The following describes two proteins that form a bound complex.

Sequence of protein 1:
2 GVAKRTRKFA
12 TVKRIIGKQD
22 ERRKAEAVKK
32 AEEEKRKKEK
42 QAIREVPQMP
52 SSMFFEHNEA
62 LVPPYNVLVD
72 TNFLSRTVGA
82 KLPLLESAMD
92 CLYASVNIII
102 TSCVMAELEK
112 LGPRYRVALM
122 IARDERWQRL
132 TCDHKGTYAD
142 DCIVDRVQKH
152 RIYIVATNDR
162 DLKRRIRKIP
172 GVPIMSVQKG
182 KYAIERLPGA

Contacts between the two chains:
Residue E209 in protein 2 is in contact with residue K14 in protein 1 (closest heavy-atom distance 3.3 Å).
Residue E209 in protein 2 is in contact with residue I16 in protein 1 (closest heavy-atom distance 3.2 Å).
Residue H205 in protein 2 contacts residue R23 in protein 1 (closest heavy-atom distance 3.1 Å).
Residue Y203 in protein 2 interacts with residue K14 in protein 1 (closest heavy-atom distance 2.4 Å).
Residue I210 in protein 2 interacts with residue I17 in protein 1 (closest heavy-atom distance 3.4 Å).
Residue E209 in protein 2 contacts residue I17 in protein 1 (closest heavy-atom distance 2.9 Å).
Residue V208 in protein 2 interacts with residue I17 in protein 1 (closest heavy-atom distance 3.8 Å).
Residue Y201 in protein 2 is in contact with residue K14 in protein 1 (closest heavy-atom distance 3.9 Å).
Residue E209 in protein 2 interacts with residue R15 in protein 1 (closest heavy-atom distance 2.6 Å).
Residue G207 in protein 2 is in contact with residue R15 in protein 1 (closest heavy-atom distance 4.1 Å).
Residue V208 in protein 2 interacts with residue R15 in protein 1 (closest heavy-atom distance 3.4 Å).
Residue V208 in protein 2 contacts residue I16 in protein 1 (closest heavy-atom distance 3.5 Å).
Residue D204 in protein 2 is in contact with residue R23 in protein 1 (closest heavy-atom distance 3.9 Å).
Residue F191 in protein 2 contacts residue R23 in protein 1 (closest heavy-atom distance 4.3 Å).
Residue L176 in protein 2 is in contact with residue K14 in protein 1 (closest heavy-atom distance 3.4 Å).

Sequence of protein 2:
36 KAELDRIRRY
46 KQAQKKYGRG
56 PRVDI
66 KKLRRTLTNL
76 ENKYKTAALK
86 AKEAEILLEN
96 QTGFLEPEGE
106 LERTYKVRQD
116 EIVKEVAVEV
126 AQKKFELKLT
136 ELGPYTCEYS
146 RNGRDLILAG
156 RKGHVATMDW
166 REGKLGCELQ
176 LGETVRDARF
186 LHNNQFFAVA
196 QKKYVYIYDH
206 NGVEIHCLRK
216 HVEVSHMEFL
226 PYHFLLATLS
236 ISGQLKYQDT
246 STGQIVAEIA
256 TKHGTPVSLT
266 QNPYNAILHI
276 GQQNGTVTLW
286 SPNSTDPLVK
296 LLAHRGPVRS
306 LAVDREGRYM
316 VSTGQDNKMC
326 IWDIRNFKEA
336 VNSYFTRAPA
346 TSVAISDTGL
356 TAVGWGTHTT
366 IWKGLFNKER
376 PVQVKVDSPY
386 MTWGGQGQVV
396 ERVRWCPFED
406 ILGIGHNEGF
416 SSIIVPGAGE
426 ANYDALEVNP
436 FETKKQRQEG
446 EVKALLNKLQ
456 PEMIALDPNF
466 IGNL